Sequence of the second protein:
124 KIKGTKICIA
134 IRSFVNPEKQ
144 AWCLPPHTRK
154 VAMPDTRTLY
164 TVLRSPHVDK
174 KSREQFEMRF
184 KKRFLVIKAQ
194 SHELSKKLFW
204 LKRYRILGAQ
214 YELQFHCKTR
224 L

This data describes a binding interaction between two proteins.

Sequence of the first protein:
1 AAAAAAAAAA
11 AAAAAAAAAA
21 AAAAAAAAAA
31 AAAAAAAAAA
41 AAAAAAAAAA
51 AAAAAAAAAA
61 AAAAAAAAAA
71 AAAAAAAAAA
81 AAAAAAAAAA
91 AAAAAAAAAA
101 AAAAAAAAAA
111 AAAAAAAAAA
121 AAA

Contacts between the two chains:
Residue A5 in the first protein interacts with residue S198 in the second protein (closest heavy-atom distance 4.4 Å).
Residue A2 in the first protein is in contact with residue F218 in the second protein (closest heavy-atom distance 3.6 Å).
Residue A4 in the first protein contacts residue H195 in the second protein (closest heavy-atom distance 4.0 Å).
Residue A3 in the first protein interacts with residue K199 in the second protein (closest heavy-atom distance 3.8 Å).
Residue A7 in the first protein contacts residue T222 in the second protein (closest heavy-atom distance 3.5 Å).
Residue A8 in the first protein contacts residue T222 in the second protein (closest heavy-atom distance 2.7 Å).
Residue A5 in the first protein interacts with residue H195 in the second protein (closest heavy-atom distance 4.0 Å).
Residue A2 in the first protein is in contact with residue F202 in the second protein (closest heavy-atom distance 4.4 Å).
Residue A6 in the first protein is in contact with residue H195 in the second protein (closest heavy-atom distance 4.6 Å).
Residue A1 in the first protein interacts with residue F202 in the second protein (closest heavy-atom distance 3.6 Å).
Residue A6 in the first protein interacts with residue T222 in the second protein (closest heavy-atom distance 4.0 Å).